Sequence of the first protein:
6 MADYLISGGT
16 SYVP

Sequence of the second protein:
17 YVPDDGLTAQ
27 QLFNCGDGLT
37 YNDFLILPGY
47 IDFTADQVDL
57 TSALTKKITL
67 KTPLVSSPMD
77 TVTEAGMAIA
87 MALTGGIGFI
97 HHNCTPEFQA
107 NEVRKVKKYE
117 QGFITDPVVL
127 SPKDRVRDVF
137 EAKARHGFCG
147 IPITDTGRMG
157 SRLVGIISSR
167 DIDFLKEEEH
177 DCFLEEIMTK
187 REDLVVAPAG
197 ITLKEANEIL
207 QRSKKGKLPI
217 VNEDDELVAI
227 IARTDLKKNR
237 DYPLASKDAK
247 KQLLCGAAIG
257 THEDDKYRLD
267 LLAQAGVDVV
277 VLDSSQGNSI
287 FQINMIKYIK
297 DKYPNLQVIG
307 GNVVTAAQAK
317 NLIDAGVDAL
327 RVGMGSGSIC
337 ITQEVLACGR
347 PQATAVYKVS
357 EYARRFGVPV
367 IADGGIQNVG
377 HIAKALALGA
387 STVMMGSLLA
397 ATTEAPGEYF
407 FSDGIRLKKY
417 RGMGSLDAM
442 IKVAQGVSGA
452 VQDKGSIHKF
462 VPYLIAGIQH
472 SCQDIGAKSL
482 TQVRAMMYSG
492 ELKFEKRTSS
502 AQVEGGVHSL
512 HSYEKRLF

Interface contacts:
Residue P365 in the second protein contacts residue I11 in the first protein (closest heavy-atom distance 3.8 Å).
Residue E357 in the second protein contacts residue Y17 in the first protein (closest heavy-atom distance 3.2 Å).
Residue A59 in the second protein contacts residue L10 in the first protein (closest heavy-atom distance 3.8 Å).
Residue T65 in the second protein interacts with residue M6 in the first protein (closest heavy-atom distance 2.6 Å).
Residue S387 in the second protein interacts with residue L10 in the first protein (closest heavy-atom distance 4.9 Å).
Residue R361 in the second protein interacts with residue S16 in the first protein (closest heavy-atom distance 4.2 Å).
Residue T61 in the second protein interacts with residue A7 in the first protein (closest heavy-atom distance 3.5 Å).
Residue S58 in the second protein contacts residue L10 in the first protein (closest heavy-atom distance 3.7 Å).
Residue V364 in the second protein interacts with residue I11 in the first protein (closest heavy-atom distance 3.7 Å).
Residue A486 in the second protein interacts with residue I11 in the first protein (closest heavy-atom distance 5.0 Å).
Residue T482 in the second protein contacts residue Y9 in the first protein (closest heavy-atom distance 4.5 Å).
Residue T482 in the second protein is in contact with residue I11 in the first protein (closest heavy-atom distance 4.3 Å).
Residue A359 in the second protein interacts with residue I11 in the first protein (closest heavy-atom distance 4.8 Å).
Residue R485 in the second protein is in contact with residue L10 in the first protein (closest heavy-atom distance 2.7 Å).
Residue T65 in the second protein interacts with residue L10 in the first protein (closest heavy-atom distance 3.8 Å).
Residue R361 in the second protein is in contact with residue Y17 in the first protein (closest heavy-atom distance 3.0 Å).
Residue R485 in the second protein contacts residue I11 in the first protein (closest heavy-atom distance 2.8 Å).
Residue Y489 in the second protein interacts with residue I11 in the first protein (closest heavy-atom distance 4.9 Å).
Residue G363 in the second protein is in contact with residue A7 in the first protein (closest heavy-atom distance 4.3 Å).
Residue G363 in the second protein is in contact with residue I11 in the first protein (closest heavy-atom distance 3.6 Å).
Residue R360 in the second protein contacts residue S12 in the first protein (closest heavy-atom distance 4.3 Å).
Residue T482 in the second protein is in contact with residue L10 in the first protein (closest heavy-atom distance 3.3 Å).
Residue R360 in the second protein is in contact with residue S16 in the first protein (closest heavy-atom distance 3.4 Å).
Residue S387 in the second protein interacts with residue I11 in the first protein (closest heavy-atom distance 4.1 Å).
Residue R360 in the second protein contacts residue Y17 in the first protein (closest heavy-atom distance 3.7 Å).
Residue A486 in the second protein contacts residue S12 in the first protein (closest heavy-atom distance 3.7 Å).
Residue P365 in the second protein contacts residue A7 in the first protein (closest heavy-atom distance 4.4 Å).
Residue K62 in the second protein contacts residue M6 in the first protein (closest heavy-atom distance 4.4 Å).
Residue K63 in the second protein is in contact with residue M6 in the first protein (closest heavy-atom distance 4.7 Å).
Residue T482 in the second protein interacts with residue S12 in the first protein (closest heavy-atom distance 3.6 Å).
Residue K62 in the second protein interacts with residue A7 in the first protein (closest heavy-atom distance 3.7 Å).
Residue A59 in the second protein contacts residue M6 in the first protein (closest heavy-atom distance 3.9 Å).
Residue Y489 in the second protein contacts residue S12 in the first protein (closest heavy-atom distance 4.3 Å).
Residue A59 in the second protein contacts residue A7 in the first protein (closest heavy-atom distance 3.8 Å).
Residue R360 in the second protein is in contact with residue I11 in the first protein (closest heavy-atom distance 4.0 Å).
Residue T57 in the second protein is in contact with residue L10 in the first protein (closest heavy-atom distance 3.6 Å).
Residue R485 in the second protein contacts residue S12 in the first protein (closest heavy-atom distance 4.9 Å).

The following describes two proteins that form a bound complex.